Sequence of the first protein:
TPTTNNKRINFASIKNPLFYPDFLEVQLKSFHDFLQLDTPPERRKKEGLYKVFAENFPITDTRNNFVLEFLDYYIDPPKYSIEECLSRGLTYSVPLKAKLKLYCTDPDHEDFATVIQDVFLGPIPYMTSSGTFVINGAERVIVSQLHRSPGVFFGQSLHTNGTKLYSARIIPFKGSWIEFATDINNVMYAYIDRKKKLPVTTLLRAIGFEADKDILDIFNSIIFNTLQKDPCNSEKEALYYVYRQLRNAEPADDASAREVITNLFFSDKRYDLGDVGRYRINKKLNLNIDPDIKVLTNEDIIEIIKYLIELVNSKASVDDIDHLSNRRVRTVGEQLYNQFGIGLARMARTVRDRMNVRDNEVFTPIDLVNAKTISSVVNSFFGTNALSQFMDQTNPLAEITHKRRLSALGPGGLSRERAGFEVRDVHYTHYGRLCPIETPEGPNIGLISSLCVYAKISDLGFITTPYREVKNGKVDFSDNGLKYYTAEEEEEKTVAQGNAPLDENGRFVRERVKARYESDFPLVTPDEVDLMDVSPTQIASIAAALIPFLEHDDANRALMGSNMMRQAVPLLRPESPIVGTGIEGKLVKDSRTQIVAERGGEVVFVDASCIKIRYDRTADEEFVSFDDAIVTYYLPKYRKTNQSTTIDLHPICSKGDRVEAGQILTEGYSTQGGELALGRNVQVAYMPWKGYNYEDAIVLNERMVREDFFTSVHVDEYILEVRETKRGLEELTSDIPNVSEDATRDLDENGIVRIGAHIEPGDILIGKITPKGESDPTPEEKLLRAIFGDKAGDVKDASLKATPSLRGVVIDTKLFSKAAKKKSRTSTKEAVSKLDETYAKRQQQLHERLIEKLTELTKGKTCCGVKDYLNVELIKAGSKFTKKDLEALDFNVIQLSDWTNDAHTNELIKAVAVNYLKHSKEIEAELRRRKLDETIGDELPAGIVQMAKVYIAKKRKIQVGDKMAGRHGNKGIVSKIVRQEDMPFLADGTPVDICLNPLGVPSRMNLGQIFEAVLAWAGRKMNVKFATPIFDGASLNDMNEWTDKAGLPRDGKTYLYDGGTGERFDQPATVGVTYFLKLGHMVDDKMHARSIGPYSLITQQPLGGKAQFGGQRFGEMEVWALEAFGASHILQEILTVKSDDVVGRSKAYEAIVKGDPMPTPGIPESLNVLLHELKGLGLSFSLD

Sequence of the second protein:
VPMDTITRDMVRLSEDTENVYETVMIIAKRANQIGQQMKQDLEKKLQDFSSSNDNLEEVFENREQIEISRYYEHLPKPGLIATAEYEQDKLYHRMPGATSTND

This data describes a binding interaction between two proteins.

Interface contacts:
Residue A1212 in the first protein contacts residue Y28 in the second protein (closest heavy-atom distance 4.9 Å).
Residue M1243 in the first protein interacts with residue Q43 in the second protein (closest heavy-atom distance 3.3 Å).
Residue G1240 in the first protein interacts with residue K46 in the second protein (closest heavy-atom distance 4.6 Å).
Residue S1213 in the first protein interacts with residue Y28 in the second protein (closest heavy-atom distance 4.0 Å).
Residue S1213 in the first protein is in contact with residue M32 in the second protein (closest heavy-atom distance 3.2 Å).
Residue G1211 in the first protein contacts residue Y28 in the second protein (closest heavy-atom distance 3.6 Å).